Sequence of protein 1:
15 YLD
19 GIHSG

These two protein chains interact to form a complex.

Sequence of protein 2:
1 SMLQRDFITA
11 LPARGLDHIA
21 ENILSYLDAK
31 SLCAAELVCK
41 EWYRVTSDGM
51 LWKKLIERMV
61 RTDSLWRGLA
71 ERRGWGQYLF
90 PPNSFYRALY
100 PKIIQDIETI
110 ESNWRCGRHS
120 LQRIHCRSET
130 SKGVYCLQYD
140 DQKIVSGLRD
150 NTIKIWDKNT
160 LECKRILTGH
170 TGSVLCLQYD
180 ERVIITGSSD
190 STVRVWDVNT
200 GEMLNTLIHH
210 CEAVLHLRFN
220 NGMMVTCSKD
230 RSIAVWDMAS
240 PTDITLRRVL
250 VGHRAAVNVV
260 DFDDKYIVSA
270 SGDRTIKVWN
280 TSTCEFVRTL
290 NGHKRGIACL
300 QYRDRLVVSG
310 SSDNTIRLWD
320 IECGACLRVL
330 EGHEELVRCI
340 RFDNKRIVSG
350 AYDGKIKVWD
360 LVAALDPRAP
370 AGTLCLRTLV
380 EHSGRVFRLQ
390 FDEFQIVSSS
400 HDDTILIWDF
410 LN

Residue-level contacts at the interface:
Residue Y351 in protein 2 is in contact with residue I20 in protein 1 (closest heavy-atom distance 3.3 Å).
Residue R337 in protein 2 interacts with residue D17 in protein 1 (closest heavy-atom distance 2.5 Å).
Residue Y134 in protein 2 contacts residue D17 in protein 1 (closest heavy-atom distance 3.2 Å).
Residue L335 in protein 2 interacts with residue I20 in protein 1 (closest heavy-atom distance 4.0 Å).
Residue G271 in protein 2 is in contact with residue H21 in protein 1 (closest heavy-atom distance 3.9 Å).
Residue G271 in protein 2 interacts with residue G23 in protein 1 (closest heavy-atom distance 4.2 Å).
Residue R230 in protein 2 contacts residue G23 in protein 1 (closest heavy-atom distance 4.9 Å).
Residue R253 in protein 2 contacts residue G23 in protein 1 (closest heavy-atom distance 4.9 Å).
Residue Y134 in protein 2 contacts residue G19 in protein 1 (closest heavy-atom distance 3.6 Å).
Residue F386 in protein 2 interacts with residue D17 in protein 1 (closest heavy-atom distance 3.4 Å).
Residue L214 in protein 2 contacts residue G19 in protein 1 (closest heavy-atom distance 3.4 Å).
Residue A297 in protein 2 contacts residue I20 in protein 1 (closest heavy-atom distance 3.7 Å).
Residue Y351 in protein 2 contacts residue L16 in protein 1 (closest heavy-atom distance 3.6 Å).
Residue R384 in protein 2 is in contact with residue Y15 in protein 1 (closest heavy-atom distance 2.8 Å).
Residue K228 in protein 2 contacts residue H21 in protein 1 (closest heavy-atom distance 3.7 Å).
Residue L214 in protein 2 interacts with residue H21 in protein 1 (closest heavy-atom distance 4.9 Å).
Residue A254 in protein 2 is in contact with residue G23 in protein 1 (closest heavy-atom distance 3.8 Å).
Residue N257 in protein 2 interacts with residue I20 in protein 1 (closest heavy-atom distance 3.3 Å).
Residue R337 in protein 2 is in contact with residue G19 in protein 1 (closest heavy-atom distance 3.4 Å).
Residue Y351 in protein 2 contacts residue D17 in protein 1 (closest heavy-atom distance 2.2 Å).
Residue A254 in protein 2 is in contact with residue S22 in protein 1 (closest heavy-atom distance 4.7 Å).
Residue Y351 in protein 2 contacts residue Y15 in protein 1 (closest heavy-atom distance 4.4 Å).
Residue N257 in protein 2 interacts with residue G19 in protein 1 (closest heavy-atom distance 4.3 Å).
Residue L335 in protein 2 is in contact with residue L16 in protein 1 (closest heavy-atom distance 4.2 Å).
Residue L214 in protein 2 contacts residue I20 in protein 1 (closest heavy-atom distance 4.6 Å).
Residue R384 in protein 2 interacts with residue L16 in protein 1 (closest heavy-atom distance 3.6 Å).
Residue R384 in protein 2 contacts residue D17 in protein 1 (closest heavy-atom distance 3.4 Å).
Residue N257 in protein 2 interacts with residue H21 in protein 1 (closest heavy-atom distance 3.1 Å).
Residue G271 in protein 2 is in contact with residue S22 in protein 1 (closest heavy-atom distance 4.4 Å).
Residue A255 in protein 2 is in contact with residue H21 in protein 1 (closest heavy-atom distance 3.8 Å).
Residue L174 in protein 2 is in contact with residue G19 in protein 1 (closest heavy-atom distance 3.6 Å).
Residue R337 in protein 2 interacts with residue I20 in protein 1 (closest heavy-atom distance 3.8 Å).